Sequence of protein 1:
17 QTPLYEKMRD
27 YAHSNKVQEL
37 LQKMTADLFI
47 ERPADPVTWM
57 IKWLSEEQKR

These two protein chains interact to form a complex.

Residue-level contacts at the interface:
Residue L44 in protein 1 interacts with residue Y27 in protein 2 (closest heavy-atom distance 4.0 Å).
Residue F45 in protein 1 contacts residue M24 in protein 2 (closest heavy-atom distance 3.9 Å).
Residue Y27 in protein 1 contacts residue P52 in protein 2 (closest heavy-atom distance 4.3 Å).
Residue Q64 in protein 1 is in contact with residue I57 in protein 2 (closest heavy-atom distance 3.4 Å).
Residue Q64 in protein 1 is in contact with residue V53 in protein 2 (closest heavy-atom distance 4.2 Å).
Residue L37 in protein 1 interacts with residue F45 in protein 2 (closest heavy-atom distance 4.6 Å).
Residue V33 in protein 1 is in contact with residue L44 in protein 2 (closest heavy-atom distance 3.7 Å).
Residue V33 in protein 1 interacts with residue P52 in protein 2 (closest heavy-atom distance 4.8 Å).
Residue R48 in protein 1 is in contact with residue M24 in protein 2 (closest heavy-atom distance 4.0 Å).
Residue M40 in protein 1 contacts residue L37 in protein 2 (closest heavy-atom distance 4.4 Å).
Residue F45 in protein 1 interacts with residue A28 in protein 2 (closest heavy-atom distance 3.8 Å).
Residue V33 in protein 1 is in contact with residue F45 in protein 2 (closest heavy-atom distance 4.4 Å).
Residue V53 in protein 1 is in contact with residue L36 in protein 2 (closest heavy-atom distance 4.3 Å).
Residue I57 in protein 1 is in contact with residue L60 in protein 2 (closest heavy-atom distance 3.5 Å).
Residue L36 in protein 1 interacts with residue M56 in protein 2 (closest heavy-atom distance 3.8 Å).
Residue L36 in protein 1 is in contact with residue V53 in protein 2 (closest heavy-atom distance 3.8 Å).
Residue L44 in protein 1 contacts residue V33 in protein 2 (closest heavy-atom distance 4.8 Å).
Residue L37 in protein 1 interacts with residue M56 in protein 2 (closest heavy-atom distance 4.1 Å).
Residue A28 in protein 1 interacts with residue F45 in protein 2 (closest heavy-atom distance 3.5 Å).
Residue M40 in protein 1 interacts with residue M56 in protein 2 (closest heavy-atom distance 4.3 Å).
Residue K32 in protein 1 contacts residue P52 in protein 2 (closest heavy-atom distance 4.4 Å).
Residue V53 in protein 1 is in contact with residue L60 in protein 2 (closest heavy-atom distance 4.0 Å).
Residue L37 in protein 1 interacts with residue T41 in protein 2 (closest heavy-atom distance 4.3 Å).
Residue P49 in protein 1 is in contact with residue Y27 in protein 2 (closest heavy-atom distance 2.9 Å).
Residue M56 in protein 1 interacts with residue L36 in protein 2 (closest heavy-atom distance 3.5 Å).
Residue L44 in protein 1 interacts with residue L37 in protein 2 (closest heavy-atom distance 4.1 Å).
Residue P52 in protein 1 is in contact with residue V33 in protein 2 (closest heavy-atom distance 3.7 Å).
Residue L60 in protein 1 contacts residue V53 in protein 2 (closest heavy-atom distance 3.8 Å).
Residue L60 in protein 1 interacts with residue L60 in protein 2 (closest heavy-atom distance 3.8 Å).
Residue M24 in protein 1 contacts residue R48 in protein 2 (closest heavy-atom distance 3.1 Å).
Residue I57 in protein 1 is in contact with residue S61 in protein 2 (closest heavy-atom distance 4.1 Å).
Residue M24 in protein 1 contacts residue F45 in protein 2 (closest heavy-atom distance 4.3 Å).
Residue F45 in protein 1 interacts with residue Y27 in protein 2 (closest heavy-atom distance 4.5 Å).
Residue M40 in protein 1 contacts residue M40 in protein 2 (closest heavy-atom distance 3.6 Å).
Residue K32 in protein 1 is in contact with residue V53 in protein 2 (closest heavy-atom distance 3.9 Å).
Residue E63 in protein 1 contacts residue V53 in protein 2 (closest heavy-atom distance 3.6 Å).
Residue K23 in protein 1 interacts with residue R48 in protein 2 (closest heavy-atom distance 3.0 Å).
Residue L60 in protein 1 contacts residue I57 in protein 2 (closest heavy-atom distance 3.7 Å).
Residue T54 in protein 1 interacts with residue Q64 in protein 2 (closest heavy-atom distance 4.4 Å).
Residue Y27 in protein 1 contacts residue L44 in protein 2 (closest heavy-atom distance 3.5 Å).
Residue R48 in protein 1 is in contact with residue K23 in protein 2 (closest heavy-atom distance 4.2 Å).
Residue L20 in protein 1 is in contact with residue R48 in protein 2 (closest heavy-atom distance 4.3 Å).
Residue R48 in protein 1 contacts residue L20 in protein 2 (closest heavy-atom distance 4.5 Å).
Residue Y27 in protein 1 interacts with residue F45 in protein 2 (closest heavy-atom distance 3.8 Å).
Residue S61 in protein 1 is in contact with residue I57 in protein 2 (closest heavy-atom distance 4.5 Å).
Residue V53 in protein 1 contacts residue Q64 in protein 2 (closest heavy-atom distance 4.4 Å).
Residue Y27 in protein 1 interacts with residue P49 in protein 2 (closest heavy-atom distance 2.7 Å).
Residue Y27 in protein 1 is in contact with residue R48 in protein 2 (closest heavy-atom distance 3.7 Å).
Residue L36 in protein 1 contacts residue P52 in protein 2 (closest heavy-atom distance 4.4 Å).
Residue V53 in protein 1 is in contact with residue E63 in protein 2 (closest heavy-atom distance 4.8 Å).
Residue R48 in protein 1 is in contact with residue Y27 in protein 2 (closest heavy-atom distance 3.8 Å).
Residue P52 in protein 1 interacts with residue L36 in protein 2 (closest heavy-atom distance 3.6 Å).
Residue M56 in protein 1 is in contact with residue M40 in protein 2 (closest heavy-atom distance 3.6 Å).
Residue P52 in protein 1 interacts with residue Y27 in protein 2 (closest heavy-atom distance 4.5 Å).
Residue T41 in protein 1 is in contact with residue L37 in protein 2 (closest heavy-atom distance 4.2 Å).
Residue A50 in protein 1 interacts with residue K32 in protein 2 (closest heavy-atom distance 2.8 Å).
Residue M56 in protein 1 interacts with residue L60 in protein 2 (closest heavy-atom distance 3.6 Å).
Residue L60 in protein 1 interacts with residue M56 in protein 2 (closest heavy-atom distance 3.6 Å).
Residue Q64 in protein 1 interacts with residue T54 in protein 2 (closest heavy-atom distance 3.8 Å).
Residue I57 in protein 1 contacts residue Q64 in protein 2 (closest heavy-atom distance 3.8 Å).

Sequence of protein 2:
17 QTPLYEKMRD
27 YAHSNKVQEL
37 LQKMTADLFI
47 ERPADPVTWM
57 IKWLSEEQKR